Sequence of chain A:
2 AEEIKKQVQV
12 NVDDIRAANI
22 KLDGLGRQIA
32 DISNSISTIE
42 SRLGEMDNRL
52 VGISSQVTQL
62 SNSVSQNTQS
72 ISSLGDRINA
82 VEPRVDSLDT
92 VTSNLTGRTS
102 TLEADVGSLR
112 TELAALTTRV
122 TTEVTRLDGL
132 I

Sequence of chain B:
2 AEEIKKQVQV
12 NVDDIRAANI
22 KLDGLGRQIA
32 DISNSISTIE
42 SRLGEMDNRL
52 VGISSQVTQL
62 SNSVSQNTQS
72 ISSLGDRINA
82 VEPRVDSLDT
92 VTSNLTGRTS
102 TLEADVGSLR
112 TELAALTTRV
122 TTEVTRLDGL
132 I

Contacts between the two chains:
Residue N68 in chain A is in contact with residue V65 in chain B (closest heavy-atom distance 3.4 Å).
Residue R120 in chain A is in contact with residue T118 in chain B (closest heavy-atom distance 3.3 Å).
Residue L89 in chain A contacts residue L89 in chain B (closest heavy-atom distance 3.6 Å).
Residue S71 in chain A interacts with residue I72 in chain B (closest heavy-atom distance 3.6 Å).
Residue L110 in chain A interacts with residue L114 in chain B (closest heavy-atom distance 3.7 Å).
Residue L75 in chain A contacts residue I72 in chain B (closest heavy-atom distance 3.6 Å).
Residue I72 in chain A contacts residue I72 in chain B (closest heavy-atom distance 3.7 Å).
Residue M47 in chain A interacts with residue L44 in chain B (closest heavy-atom distance 3.4 Å).
Residue V65 in chain A interacts with residue V65 in chain B (closest heavy-atom distance 3.6 Å).
Residue I54 in chain A is in contact with residue I54 in chain B (closest heavy-atom distance 3.7 Å).
Residue T93 in chain A interacts with residue T93 in chain B (closest heavy-atom distance 3.7 Å).
Residue R43 in chain A contacts residue L44 in chain B (closest heavy-atom distance 3.3 Å).
Residue R50 in chain A contacts residue L51 in chain B (closest heavy-atom distance 3.5 Å).
Residue R85 in chain A contacts residue D87 in chain B (closest heavy-atom distance 2.7 Å).
Residue K22 in chain A contacts residue N20 in chain B (closest heavy-atom distance 3.6 Å).
Residue R85 in chain A interacts with residue D90 in chain B (closest heavy-atom distance 2.9 Å).
Residue R99 in chain A contacts residue S101 in chain B (closest heavy-atom distance 3.0 Å).
Residue S36 in chain A contacts residue I37 in chain B (closest heavy-atom distance 3.2 Å).
Residue L89 in chain A interacts with residue T93 in chain B (closest heavy-atom distance 3.4 Å).
Residue I16 in chain A contacts residue I16 in chain B (closest heavy-atom distance 3.7 Å).
Residue L23 in chain A is in contact with residue L23 in chain B (closest heavy-atom distance 3.5 Å).
Residue Q8 in chain A interacts with residue V13 in chain B (closest heavy-atom distance 3.6 Å).
Residue M47 in chain A contacts residue M47 in chain B (closest heavy-atom distance 3.4 Å).
Residue R85 in chain A contacts residue V86 in chain B (closest heavy-atom distance 3.5 Å).
Residue Q29 in chain A is in contact with residue I30 in chain B (closest heavy-atom distance 3.5 Å).
Residue R78 in chain A interacts with residue E83 in chain B (closest heavy-atom distance 2.8 Å).
Residue L26 in chain A contacts residue L23 in chain B (closest heavy-atom distance 3.5 Å).
Residue L96 in chain A contacts residue T97 in chain B (closest heavy-atom distance 3.6 Å).
Residue L51 in chain A contacts residue L51 in chain B (closest heavy-atom distance 3.7 Å).
Residue N12 in chain A interacts with residue I16 in chain B (closest heavy-atom distance 3.6 Å).
Residue R127 in chain A is in contact with residue D129 in chain B (closest heavy-atom distance 2.9 Å).
Residue R78 in chain A is in contact with residue I79 in chain B (closest heavy-atom distance 3.6 Å).
Residue E113 in chain A contacts residue R111 in chain B (closest heavy-atom distance 3.5 Å).
Residue N12 in chain A contacts residue N12 in chain B (closest heavy-atom distance 3.7 Å).
Residue R50 in chain A is in contact with residue D48 in chain B (closest heavy-atom distance 2.7 Å).
Residue N68 in chain A is in contact with residue T69 in chain B (closest heavy-atom distance 3.1 Å).
Residue D15 in chain A interacts with residue I16 in chain B (closest heavy-atom distance 3.7 Å).
Residue Q8 in chain A contacts residue V9 in chain B (closest heavy-atom distance 3.6 Å).
Residue R99 in chain A interacts with residue E104 in chain B (closest heavy-atom distance 2.8 Å).
Residue I54 in chain A interacts with residue L51 in chain B (closest heavy-atom distance 3.7 Å).
Residue E124 in chain A interacts with residue V125 in chain B (closest heavy-atom distance 3.7 Å).
Residue I54 in chain A contacts residue S55 in chain B (closest heavy-atom distance 3.3 Å).
Residue L117 in chain A interacts with residue T118 in chain B (closest heavy-atom distance 3.6 Å).
Residue R78 in chain A contacts residue N80 in chain B (closest heavy-atom distance 2.8 Å).
Residue L61 in chain A interacts with residue L61 in chain B (closest heavy-atom distance 3.7 Å).
Residue L89 in chain A is in contact with residue D90 in chain B (closest heavy-atom distance 3.5 Å).
Residue N68 in chain A is in contact with residue I72 in chain B (closest heavy-atom distance 3.7 Å).
Residue L117 in chain A is in contact with residue L114 in chain B (closest heavy-atom distance 3.7 Å).
Residue R127 in chain A contacts residue V125 in chain B (closest heavy-atom distance 3.3 Å).
Residue R43 in chain A is in contact with residue D48 in chain B (closest heavy-atom distance 3.2 Å).
Residue V9 in chain A is in contact with residue V9 in chain B (closest heavy-atom distance 3.7 Å).
Residue K22 in chain A interacts with residue D24 in chain B (closest heavy-atom distance 2.8 Å).
Residue V107 in chain A is in contact with residue V107 in chain B (closest heavy-atom distance 3.7 Å).
Residue N12 in chain A contacts residue V13 in chain B (closest heavy-atom distance 3.7 Å).
Residue L128 in chain A is in contact with residue D129 in chain B (closest heavy-atom distance 3.5 Å).
Residue R120 in chain A contacts residue T122 in chain B (closest heavy-atom distance 2.6 Å).
Residue R99 in chain A is in contact with residue T100 in chain B (closest heavy-atom distance 3.8 Å).
Residue M47 in chain A is in contact with residue D48 in chain B (closest heavy-atom distance 3.5 Å).
Residue L61 in chain A is in contact with residue S62 in chain B (closest heavy-atom distance 3.5 Å).
Residue L26 in chain A interacts with residue I30 in chain B (closest heavy-atom distance 3.6 Å).

These two protein chains interact to form a complex.